Contacts between the two chains:
Residue P77 in protein 2 interacts with residue S106 in protein 1 (closest heavy-atom distance 3.4 Å).
Residue P38 in protein 2 is in contact with residue D61 in protein 1 (closest heavy-atom distance 3.4 Å).
Residue T56 in protein 2 is in contact with residue I125 in protein 1 (closest heavy-atom distance 3.6 Å).
Residue N43 in protein 2 interacts with residue I135 in protein 1 (closest heavy-atom distance 3.9 Å).
Residue V40 in protein 2 contacts residue R58 in protein 1 (closest heavy-atom distance 3.8 Å).
Residue L74 in protein 2 is in contact with residue A30 in protein 1 (closest heavy-atom distance 4.0 Å).
Residue K9 in protein 2 is in contact with residue Q105 in protein 1 (closest heavy-atom distance 2.7 Å).
Residue L71 in protein 2 contacts residue T50 in protein 1 (closest heavy-atom distance 3.2 Å).
Residue N43 in protein 2 contacts residue F128 in protein 1 (closest heavy-atom distance 3.6 Å).
Residue N43 in protein 2 is in contact with residue T132 in protein 1 (closest heavy-atom distance 3.7 Å).
Residue P73 in protein 2 interacts with residue Q34 in protein 1 (closest heavy-atom distance 4.1 Å).
Residue Y36 in protein 2 is in contact with residue C64 in protein 1 (closest heavy-atom distance 3.6 Å).
Residue L71 in protein 2 interacts with residue Q46 in protein 1 (closest heavy-atom distance 3.5 Å).
Residue L74 in protein 2 contacts residue S99 in protein 1 (closest heavy-atom distance 3.1 Å).
Residue R70 in protein 2 contacts residue W43 in protein 1 (closest heavy-atom distance 3.6 Å).
Residue G64 in protein 2 interacts with residue N94 in protein 1 (closest heavy-atom distance 3.5 Å).
Residue L74 in protein 2 contacts residue F103 in protein 1 (closest heavy-atom distance 3.9 Å).
Residue T39 in protein 2 interacts with residue N57 in protein 1 (closest heavy-atom distance 3.7 Å).
Residue A45 in protein 2 is in contact with residue I125 in protein 1 (closest heavy-atom distance 4.1 Å).
Residue R70 in protein 2 interacts with residue Q42 in protein 1 (closest heavy-atom distance 3.5 Å).
Residue L71 in protein 2 contacts residue E47 in protein 1 (closest heavy-atom distance 3.7 Å).
Residue R70 in protein 2 is in contact with residue T35 in protein 1 (closest heavy-atom distance 3.8 Å).
Residue L74 in protein 2 is in contact with residue H102 in protein 1 (closest heavy-atom distance 3.5 Å).
Residue T56 in protein 2 interacts with residue P124 in protein 1 (closest heavy-atom distance 3.1 Å).
Residue A63 in protein 2 interacts with residue Q97 in protein 1 (closest heavy-atom distance 3.6 Å).
Residue D42 in protein 2 interacts with residue R58 in protein 1 (closest heavy-atom distance 2.4 Å).
Residue T7 in protein 2 is in contact with residue F128 in protein 1 (closest heavy-atom distance 4.0 Å).
Residue Y36 in protein 2 interacts with residue R65 in protein 1 (closest heavy-atom distance 3.6 Å).
Residue R70 in protein 2 is in contact with residue D39 in protein 1 (closest heavy-atom distance 3.6 Å).
Residue F60 in protein 2 interacts with residue Q105 in protein 1 (closest heavy-atom distance 3.6 Å).
Residue L74 in protein 2 contacts residue W43 in protein 1 (closest heavy-atom distance 3.6 Å).
Residue D61 in protein 2 contacts residue Q97 in protein 1 (closest heavy-atom distance 3.3 Å).
Residue Y68 in protein 2 interacts with residue D92 in protein 1 (closest heavy-atom distance 2.6 Å).
Residue V40 in protein 2 is in contact with residue A96 in protein 1 (closest heavy-atom distance 3.5 Å).
Residue T39 in protein 2 contacts residue D61 in protein 1 (closest heavy-atom distance 2.8 Å).
Residue A45 in protein 2 interacts with residue F128 in protein 1 (closest heavy-atom distance 3.3 Å).
Residue Q65 in protein 2 is in contact with residue Q97 in protein 1 (closest heavy-atom distance 3.0 Å).
Residue L71 in protein 2 contacts residue S99 in protein 1 (closest heavy-atom distance 3.5 Å).
Residue Y68 in protein 2 interacts with residue T49 in protein 1 (closest heavy-atom distance 3.7 Å).
Residue D61 in protein 2 is in contact with residue H102 in protein 1 (closest heavy-atom distance 3.4 Å).
Residue R70 in protein 2 interacts with residue Q46 in protein 1 (closest heavy-atom distance 2.9 Å).
Residue Y68 in protein 2 is in contact with residue Q46 in protein 1 (closest heavy-atom distance 3.1 Å).
Residue L71 in protein 2 contacts residue W43 in protein 1 (closest heavy-atom distance 3.8 Å).
Residue F41 in protein 2 interacts with residue Q97 in protein 1 (closest heavy-atom distance 3.0 Å).
Residue T47 in protein 2 is in contact with residue I125 in protein 1 (closest heavy-atom distance 3.6 Å).
Residue F60 in protein 2 is in contact with residue F128 in protein 1 (closest heavy-atom distance 3.6 Å).
Residue V40 in protein 2 interacts with residue R54 in protein 1 (closest heavy-atom distance 4.1 Å).
Residue Y44 in protein 2 interacts with residue F128 in protein 1 (closest heavy-atom distance 3.5 Å).
Residue D69 in protein 2 contacts residue Q46 in protein 1 (closest heavy-atom distance 3.3 Å).
Residue V40 in protein 2 is in contact with residue N57 in protein 1 (closest heavy-atom distance 4.0 Å).
Residue T39 in protein 2 is in contact with residue K76 in protein 1 (closest heavy-atom distance 3.8 Å).
Residue Q65 in protein 2 is in contact with residue S99 in protein 1 (closest heavy-atom distance 4.0 Å).
Residue P38 in protein 2 interacts with residue R65 in protein 1 (closest heavy-atom distance 3.8 Å).
Residue Y36 in protein 2 interacts with residue D61 in protein 1 (closest heavy-atom distance 2.8 Å).
Residue R70 in protein 2 contacts residue Q34 in protein 1 (closest heavy-atom distance 3.2 Å).
Residue V40 in protein 2 interacts with residue D61 in protein 1 (closest heavy-atom distance 3.2 Å).
Residue Q78 in protein 2 is in contact with residue S106 in protein 1 (closest heavy-atom distance 3.2 Å).
Residue G58 in protein 2 is in contact with residue F128 in protein 1 (closest heavy-atom distance 4.0 Å).
Residue S75 in protein 2 interacts with residue H102 in protein 1 (closest heavy-atom distance 3.6 Å).
Residue Y68 in protein 2 contacts residue T50 in protein 1 (closest heavy-atom distance 3.6 Å).

This data describes a binding interaction between two proteins.

Sequence of protein 1:
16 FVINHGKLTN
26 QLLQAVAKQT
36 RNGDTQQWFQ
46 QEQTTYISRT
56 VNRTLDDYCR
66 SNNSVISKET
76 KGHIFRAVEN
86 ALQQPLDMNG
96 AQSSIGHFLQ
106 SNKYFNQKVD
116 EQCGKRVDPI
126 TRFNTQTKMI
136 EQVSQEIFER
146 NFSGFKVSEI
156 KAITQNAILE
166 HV

Sequence of protein 2:
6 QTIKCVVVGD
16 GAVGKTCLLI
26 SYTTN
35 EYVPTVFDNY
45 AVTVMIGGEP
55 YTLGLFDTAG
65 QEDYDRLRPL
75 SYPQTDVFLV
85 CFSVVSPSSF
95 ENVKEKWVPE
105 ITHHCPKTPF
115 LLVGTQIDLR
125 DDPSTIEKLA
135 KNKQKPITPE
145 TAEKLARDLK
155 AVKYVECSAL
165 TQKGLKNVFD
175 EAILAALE